Sequence of chain B:
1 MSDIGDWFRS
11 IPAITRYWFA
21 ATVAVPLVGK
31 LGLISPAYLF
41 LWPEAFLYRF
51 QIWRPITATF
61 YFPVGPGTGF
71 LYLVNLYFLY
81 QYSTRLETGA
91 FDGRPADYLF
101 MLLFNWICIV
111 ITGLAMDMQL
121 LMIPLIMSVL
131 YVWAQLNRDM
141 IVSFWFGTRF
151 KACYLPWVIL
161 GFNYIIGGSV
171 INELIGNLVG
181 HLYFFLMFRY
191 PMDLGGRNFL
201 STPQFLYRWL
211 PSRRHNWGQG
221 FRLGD

Sequence of chain A:
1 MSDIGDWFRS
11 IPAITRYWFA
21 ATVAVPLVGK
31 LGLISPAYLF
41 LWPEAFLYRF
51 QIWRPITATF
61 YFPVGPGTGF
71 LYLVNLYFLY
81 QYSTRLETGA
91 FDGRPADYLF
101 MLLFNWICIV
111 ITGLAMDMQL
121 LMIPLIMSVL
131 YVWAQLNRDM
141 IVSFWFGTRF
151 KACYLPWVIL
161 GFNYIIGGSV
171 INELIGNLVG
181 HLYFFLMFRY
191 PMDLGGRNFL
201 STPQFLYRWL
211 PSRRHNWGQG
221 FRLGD

Contacts between the two chains:
Residue M1 in chain B contacts residue A152 in chain A (closest heavy-atom distance 3.8 Å).
Residue D3 in chain B is in contact with residue C153 in chain A (closest heavy-atom distance 5.0 Å).
Residue M1 in chain B is in contact with residue M140 in chain A (closest heavy-atom distance 3.6 Å).
Residue M1 in chain B contacts residue D139 in chain A (closest heavy-atom distance 3.4 Å).
Residue S2 in chain B is in contact with residue C153 in chain A (closest heavy-atom distance 4.1 Å).
Residue M1 in chain B interacts with residue C153 in chain A (closest heavy-atom distance 3.2 Å).
Residue M1 in chain B interacts with residue I141 in chain A (closest heavy-atom distance 3.6 Å).

These two protein chains interact to form a complex.